Sequence of protein 1:
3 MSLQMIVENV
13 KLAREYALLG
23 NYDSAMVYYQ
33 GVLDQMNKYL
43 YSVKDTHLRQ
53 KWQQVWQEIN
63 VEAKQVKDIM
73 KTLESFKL

Sequence of protein 2:
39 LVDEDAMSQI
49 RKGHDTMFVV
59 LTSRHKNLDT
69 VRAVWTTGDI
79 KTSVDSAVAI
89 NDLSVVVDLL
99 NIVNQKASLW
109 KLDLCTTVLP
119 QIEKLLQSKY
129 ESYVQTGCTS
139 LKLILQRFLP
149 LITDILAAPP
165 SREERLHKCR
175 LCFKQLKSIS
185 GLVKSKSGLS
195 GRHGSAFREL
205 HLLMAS

These two protein chains interact to form a complex.

Residue-level contacts at the interface:
Residue I48 in protein 2 interacts with residue W54 in protein 1 (closest heavy-atom distance 4.0 Å).
Residue R62 in protein 2 interacts with residue A19 in protein 1 (closest heavy-atom distance 2.9 Å).
Residue R49 in protein 2 interacts with residue Q56 in protein 1 (closest heavy-atom distance 3.0 Å).
Residue L107 in protein 2 contacts residue L80 in protein 1 (closest heavy-atom distance 3.7 Å).
Residue D67 in protein 2 interacts with residue T74 in protein 1 (closest heavy-atom distance 3.7 Å).
Residue M55 in protein 2 contacts residue L20 in protein 1 (closest heavy-atom distance 3.7 Å).
Residue R70 in protein 2 is in contact with residue F78 in protein 1 (closest heavy-atom distance 3.5 Å).
Residue L66 in protein 2 contacts residue I71 in protein 1 (closest heavy-atom distance 3.8 Å).
Residue L59 in protein 2 is in contact with residue Q67 in protein 1 (closest heavy-atom distance 3.7 Å).
Residue M45 in protein 2 is in contact with residue V57 in protein 1 (closest heavy-atom distance 4.0 Å).
Residue S130 in protein 2 is in contact with residue L21 in protein 1 (closest heavy-atom distance 3.9 Å).
Residue W73 in protein 2 contacts residue F78 in protein 1 (closest heavy-atom distance 3.5 Å).
Residue H63 in protein 2 interacts with residue D70 in protein 1 (closest heavy-atom distance 3.5 Å).
Residue R49 in protein 2 is in contact with residue V57 in protein 1 (closest heavy-atom distance 3.9 Å).
Residue I100 in protein 2 interacts with residue L80 in protein 1 (closest heavy-atom distance 3.7 Å).
Residue A44 in protein 2 interacts with residue V9 in protein 1 (closest heavy-atom distance 3.8 Å).
Residue R70 in protein 2 contacts residue S77 in protein 1 (closest heavy-atom distance 2.8 Å).
Residue V58 in protein 2 is in contact with residue L20 in protein 1 (closest heavy-atom distance 4.0 Å).
Residue K104 in protein 2 contacts residue L80 in protein 1 (closest heavy-atom distance 3.0 Å).
Residue H52 in protein 2 interacts with residue E64 in protein 1 (closest heavy-atom distance 2.7 Å).
Residue R62 in protein 2 contacts residue Y24 in protein 1 (closest heavy-atom distance 2.9 Å).
Residue H52 in protein 2 contacts residue E60 in protein 1 (closest heavy-atom distance 3.2 Å).
Residue M55 in protein 2 is in contact with residue Y31 in protein 1 (closest heavy-atom distance 3.8 Å).
Residue D41 in protein 2 contacts residue Y41 in protein 1 (closest heavy-atom distance 2.5 Å).
Residue L66 in protein 2 contacts residue L75 in protein 1 (closest heavy-atom distance 3.9 Å).
Residue A44 in protein 2 contacts residue L5 in protein 1 (closest heavy-atom distance 4.0 Å).
Residue H63 in protein 2 interacts with residue T74 in protein 1 (closest heavy-atom distance 2.8 Å).
Residue D41 in protein 2 interacts with residue W54 in protein 1 (closest heavy-atom distance 2.9 Å).
Residue I100 in protein 2 contacts residue F78 in protein 1 (closest heavy-atom distance 3.7 Å).
Residue L39 in protein 2 is in contact with residue V9 in protein 1 (closest heavy-atom distance 4.0 Å).
Residue R62 in protein 2 interacts with residue L20 in protein 1 (closest heavy-atom distance 2.9 Å).
Residue R49 in protein 2 interacts with residue E60 in protein 1 (closest heavy-atom distance 2.6 Å).
Residue I48 in protein 2 interacts with residue V57 in protein 1 (closest heavy-atom distance 3.7 Å).
Residue L39 in protein 2 contacts residue Q6 in protein 1 (closest heavy-atom distance 3.1 Å).
Residue F56 in protein 2 contacts residue Q67 in protein 1 (closest heavy-atom distance 3.1 Å).
Residue H52 in protein 2 interacts with residue R16 in protein 1 (closest heavy-atom distance 3.7 Å).
Residue I48 in protein 2 is in contact with residue I8 in protein 1 (closest heavy-atom distance 3.9 Å).
Residue L59 in protein 2 contacts residue V68 in protein 1 (closest heavy-atom distance 4.0 Å).
Residue D41 in protein 2 contacts residue L5 in protein 1 (closest heavy-atom distance 3.8 Å).
Residue M55 in protein 2 contacts residue R16 in protein 1 (closest heavy-atom distance 3.6 Å).
Residue M55 in protein 2 is in contact with residue E64 in protein 1 (closest heavy-atom distance 3.8 Å).
Residue D96 in protein 2 interacts with residue Y24 in protein 1 (closest heavy-atom distance 2.6 Å).
Residue Y128 in protein 2 is in contact with residue L21 in protein 1 (closest heavy-atom distance 3.8 Å).
Residue M45 in protein 2 contacts residue W54 in protein 1 (closest heavy-atom distance 3.4 Å).
Residue W73 in protein 2 is in contact with residue K79 in protein 1 (closest heavy-atom distance 3.0 Å).
Residue Q47 in protein 2 contacts residue V9 in protein 1 (closest heavy-atom distance 3.6 Å).
Residue D41 in protein 2 contacts residue L50 in protein 1 (closest heavy-atom distance 3.8 Å).
Residue L97 in protein 2 contacts residue F78 in protein 1 (closest heavy-atom distance 3.9 Å).
Residue G51 in protein 2 is in contact with residue R16 in protein 1 (closest heavy-atom distance 3.8 Å).
Residue H63 in protein 2 is in contact with residue I71 in protein 1 (closest heavy-atom distance 3.7 Å).
Residue I100 in protein 2 interacts with residue L75 in protein 1 (closest heavy-atom distance 3.7 Å).
Residue D96 in protein 2 interacts with residue G22 in protein 1 (closest heavy-atom distance 3.9 Å).
Residue I48 in protein 2 contacts residue R16 in protein 1 (closest heavy-atom distance 2.8 Å).
Residue W73 in protein 2 is in contact with residue L80 in protein 1 (closest heavy-atom distance 3.5 Å).
Residue M45 in protein 2 is in contact with residue K53 in protein 1 (closest heavy-atom distance 3.5 Å).
Residue L59 in protein 2 interacts with residue I71 in protein 1 (closest heavy-atom distance 3.8 Å).
Residue L39 in protein 2 contacts residue L5 in protein 1 (closest heavy-atom distance 3.5 Å).
Residue T60 in protein 2 contacts residue Q67 in protein 1 (closest heavy-atom distance 3.0 Å).
Residue V40 in protein 2 is in contact with residue L5 in protein 1 (closest heavy-atom distance 4.0 Å).
Residue F56 in protein 2 is in contact with residue V63 in protein 1 (closest heavy-atom distance 3.7 Å).